These two protein chains interact to form a complex.

Sequence of protein 2:
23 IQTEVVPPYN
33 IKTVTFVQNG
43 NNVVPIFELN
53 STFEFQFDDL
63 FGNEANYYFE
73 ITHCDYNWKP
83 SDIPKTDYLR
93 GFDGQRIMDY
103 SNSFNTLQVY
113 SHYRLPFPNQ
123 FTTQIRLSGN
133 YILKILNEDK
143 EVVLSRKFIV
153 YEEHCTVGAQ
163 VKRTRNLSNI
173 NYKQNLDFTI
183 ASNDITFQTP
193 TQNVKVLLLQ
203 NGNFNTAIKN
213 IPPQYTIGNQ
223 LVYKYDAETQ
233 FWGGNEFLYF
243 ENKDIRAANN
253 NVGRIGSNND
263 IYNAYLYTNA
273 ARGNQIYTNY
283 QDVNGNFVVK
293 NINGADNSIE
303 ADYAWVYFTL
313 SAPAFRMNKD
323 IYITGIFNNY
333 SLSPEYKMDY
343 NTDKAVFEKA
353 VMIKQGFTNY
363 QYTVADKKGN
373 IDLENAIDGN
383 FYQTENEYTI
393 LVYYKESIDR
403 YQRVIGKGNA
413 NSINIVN

Interface contacts:
Residue N192 in protein 1 is in contact with residue N252 in protein 2 (closest heavy-atom distance 2.3 Å).
Residue K2016 in protein 1 interacts with residue Q122 in protein 2 (closest heavy-atom distance 2.8 Å).
Residue K2301 in protein 1 is in contact with residue D262 in protein 2 (closest heavy-atom distance 2.2 Å).
Residue K2016 in protein 1 is in contact with residue F94 in protein 2 (closest heavy-atom distance 3.0 Å).
Residue N230 in protein 1 is in contact with residue N419 in protein 2 (closest heavy-atom distance 2.9 Å).
Residue S1845 in protein 1 contacts residue T88 in protein 2 (closest heavy-atom distance 3.1 Å).
Residue N2322 in protein 1 contacts residue N107 in protein 2 (closest heavy-atom distance 3.0 Å).
Residue N1732 in protein 1 contacts residue Q190 in protein 2 (closest heavy-atom distance 3.1 Å).
Residue T198 in protein 1 interacts with residue E243 in protein 2 (closest heavy-atom distance 2.2 Å).
Residue R235 in protein 1 contacts residue N416 in protein 2 (closest heavy-atom distance 3.1 Å).
Residue K1779 in protein 1 interacts with residue D84 in protein 2 (closest heavy-atom distance 3.0 Å).
Residue N1781 in protein 1 interacts with residue R402 in protein 2 (closest heavy-atom distance 2.9 Å).
Residue R235 in protein 1 contacts residue V418 in protein 2 (closest heavy-atom distance 3.1 Å).
Residue N1569 in protein 1 interacts with residue Q216 in protein 2 (closest heavy-atom distance 2.9 Å).
Residue R834 in protein 1 contacts residue N419 in protein 2 (closest heavy-atom distance 2.3 Å).
Residue I2323 in protein 1 interacts with residue N107 in protein 2 (closest heavy-atom distance 2.8 Å).
Residue N1569 in protein 1 contacts residue Y217 in protein 2 (closest heavy-atom distance 3.1 Å).
Residue S1536 in protein 1 contacts residue Y217 in protein 2 (closest heavy-atom distance 3.2 Å).
Residue R834 in protein 1 contacts residue T166 in protein 2 (closest heavy-atom distance 2.6 Å).
Residue D2256 in protein 1 contacts residue N104 in protein 2 (closest heavy-atom distance 2.8 Å).
Residue L2296 in protein 1 is in contact with residue F106 in protein 2 (closest heavy-atom distance 3.0 Å).
Residue Q202 in protein 1 is in contact with residue N252 in protein 2 (closest heavy-atom distance 3.0 Å).
Residue N2403 in protein 1 contacts residue R248 in protein 2 (closest heavy-atom distance 3.1 Å).
Residue K769 in protein 1 interacts with residue L169 in protein 2 (closest heavy-atom distance 3.1 Å).
Residue R2207 in protein 1 contacts residue Q122 in protein 2 (closest heavy-atom distance 3.2 Å).
Residue S807 in protein 1 is in contact with residue R167 in protein 2 (closest heavy-atom distance 2.7 Å).
Residue K2301 in protein 1 is in contact with residue S259 in protein 2 (closest heavy-atom distance 3.0 Å).
Residue Q202 in protein 1 interacts with residue F359 in protein 2 (closest heavy-atom distance 3.1 Å).
Residue R235 in protein 1 interacts with residue I417 in protein 2 (closest heavy-atom distance 3.1 Å).
Residue T1534 in protein 1 contacts residue Y217 in protein 2 (closest heavy-atom distance 2.7 Å).
Residue R2398 in protein 1 interacts with residue D246 in protein 2 (closest heavy-atom distance 3.0 Å).
Residue N1826 in protein 1 contacts residue P86 in protein 2 (closest heavy-atom distance 3.1 Å).
Residue F201 in protein 1 contacts residue Q283 in protein 2 (closest heavy-atom distance 3.2 Å).
Residue T232 in protein 1 contacts residue N419 in protein 2 (closest heavy-atom distance 3.0 Å).
Residue K2028 in protein 1 is in contact with residue N68 in protein 2 (closest heavy-atom distance 2.9 Å).
Residue N1638 in protein 1 contacts residue T218 in protein 2 (closest heavy-atom distance 2.3 Å).
Residue Q1949 in protein 1 contacts residue Q97 in protein 2 (closest heavy-atom distance 2.9 Å).
Residue R2199 in protein 1 contacts residue N104 in protein 2 (closest heavy-atom distance 3.1 Å).
Residue D2030 in protein 1 contacts residue R98 in protein 2 (closest heavy-atom distance 2.9 Å).
Residue Q202 in protein 1 contacts residue E243 in protein 2 (closest heavy-atom distance 2.4 Å).
Residue R2264 in protein 1 contacts residue N107 in protein 2 (closest heavy-atom distance 3.0 Å).
Residue R2398 in protein 1 contacts residue I294 in protein 2 (closest heavy-atom distance 3.1 Å).
Residue R2264 in protein 1 is in contact with residue S105 in protein 2 (closest heavy-atom distance 2.4 Å).
Residue R2264 in protein 1 contacts residue T108 in protein 2 (closest heavy-atom distance 3.0 Å).
Residue N1689 in protein 1 contacts residue T191 in protein 2 (closest heavy-atom distance 2.7 Å).
Residue R2264 in protein 1 contacts residue F106 in protein 2 (closest heavy-atom distance 3.0 Å).
Residue S2201 in protein 1 is in contact with residue E66 in protein 2 (closest heavy-atom distance 2.6 Å).
Residue R2398 in protein 1 interacts with residue N295 in protein 2 (closest heavy-atom distance 3.1 Å).
Residue K2324 in protein 1 is in contact with residue E302 in protein 2 (closest heavy-atom distance 3.0 Å).
Residue K2183 in protein 1 is in contact with residue Y102 in protein 2 (closest heavy-atom distance 2.5 Å).
Residue T2018 in protein 1 contacts residue F94 in protein 2 (closest heavy-atom distance 3.1 Å).
Residue R2299 in protein 1 contacts residue L109 in protein 2 (closest heavy-atom distance 3.1 Å).
Residue S226 in protein 1 interacts with residue N281 in protein 2 (closest heavy-atom distance 3.1 Å).
Residue N1587 in protein 1 interacts with residue Y217 in protein 2 (closest heavy-atom distance 2.8 Å).
Residue N1587 in protein 1 contacts residue I219 in protein 2 (closest heavy-atom distance 3.1 Å).
Residue Q1949 in protein 1 is in contact with residue F94 in protein 2 (closest heavy-atom distance 3.1 Å).
Residue D1526 in protein 1 is in contact with residue R167 in protein 2 (closest heavy-atom distance 2.4 Å).
Residue R2299 in protein 1 is in contact with residue N107 in protein 2 (closest heavy-atom distance 2.9 Å).
Residue D2320 in protein 1 interacts with residue R248 in protein 2 (closest heavy-atom distance 3.0 Å).
Residue S1730 in protein 1 interacts with residue S399 in protein 2 (closest heavy-atom distance 3.1 Å).

Sequence of protein 1:
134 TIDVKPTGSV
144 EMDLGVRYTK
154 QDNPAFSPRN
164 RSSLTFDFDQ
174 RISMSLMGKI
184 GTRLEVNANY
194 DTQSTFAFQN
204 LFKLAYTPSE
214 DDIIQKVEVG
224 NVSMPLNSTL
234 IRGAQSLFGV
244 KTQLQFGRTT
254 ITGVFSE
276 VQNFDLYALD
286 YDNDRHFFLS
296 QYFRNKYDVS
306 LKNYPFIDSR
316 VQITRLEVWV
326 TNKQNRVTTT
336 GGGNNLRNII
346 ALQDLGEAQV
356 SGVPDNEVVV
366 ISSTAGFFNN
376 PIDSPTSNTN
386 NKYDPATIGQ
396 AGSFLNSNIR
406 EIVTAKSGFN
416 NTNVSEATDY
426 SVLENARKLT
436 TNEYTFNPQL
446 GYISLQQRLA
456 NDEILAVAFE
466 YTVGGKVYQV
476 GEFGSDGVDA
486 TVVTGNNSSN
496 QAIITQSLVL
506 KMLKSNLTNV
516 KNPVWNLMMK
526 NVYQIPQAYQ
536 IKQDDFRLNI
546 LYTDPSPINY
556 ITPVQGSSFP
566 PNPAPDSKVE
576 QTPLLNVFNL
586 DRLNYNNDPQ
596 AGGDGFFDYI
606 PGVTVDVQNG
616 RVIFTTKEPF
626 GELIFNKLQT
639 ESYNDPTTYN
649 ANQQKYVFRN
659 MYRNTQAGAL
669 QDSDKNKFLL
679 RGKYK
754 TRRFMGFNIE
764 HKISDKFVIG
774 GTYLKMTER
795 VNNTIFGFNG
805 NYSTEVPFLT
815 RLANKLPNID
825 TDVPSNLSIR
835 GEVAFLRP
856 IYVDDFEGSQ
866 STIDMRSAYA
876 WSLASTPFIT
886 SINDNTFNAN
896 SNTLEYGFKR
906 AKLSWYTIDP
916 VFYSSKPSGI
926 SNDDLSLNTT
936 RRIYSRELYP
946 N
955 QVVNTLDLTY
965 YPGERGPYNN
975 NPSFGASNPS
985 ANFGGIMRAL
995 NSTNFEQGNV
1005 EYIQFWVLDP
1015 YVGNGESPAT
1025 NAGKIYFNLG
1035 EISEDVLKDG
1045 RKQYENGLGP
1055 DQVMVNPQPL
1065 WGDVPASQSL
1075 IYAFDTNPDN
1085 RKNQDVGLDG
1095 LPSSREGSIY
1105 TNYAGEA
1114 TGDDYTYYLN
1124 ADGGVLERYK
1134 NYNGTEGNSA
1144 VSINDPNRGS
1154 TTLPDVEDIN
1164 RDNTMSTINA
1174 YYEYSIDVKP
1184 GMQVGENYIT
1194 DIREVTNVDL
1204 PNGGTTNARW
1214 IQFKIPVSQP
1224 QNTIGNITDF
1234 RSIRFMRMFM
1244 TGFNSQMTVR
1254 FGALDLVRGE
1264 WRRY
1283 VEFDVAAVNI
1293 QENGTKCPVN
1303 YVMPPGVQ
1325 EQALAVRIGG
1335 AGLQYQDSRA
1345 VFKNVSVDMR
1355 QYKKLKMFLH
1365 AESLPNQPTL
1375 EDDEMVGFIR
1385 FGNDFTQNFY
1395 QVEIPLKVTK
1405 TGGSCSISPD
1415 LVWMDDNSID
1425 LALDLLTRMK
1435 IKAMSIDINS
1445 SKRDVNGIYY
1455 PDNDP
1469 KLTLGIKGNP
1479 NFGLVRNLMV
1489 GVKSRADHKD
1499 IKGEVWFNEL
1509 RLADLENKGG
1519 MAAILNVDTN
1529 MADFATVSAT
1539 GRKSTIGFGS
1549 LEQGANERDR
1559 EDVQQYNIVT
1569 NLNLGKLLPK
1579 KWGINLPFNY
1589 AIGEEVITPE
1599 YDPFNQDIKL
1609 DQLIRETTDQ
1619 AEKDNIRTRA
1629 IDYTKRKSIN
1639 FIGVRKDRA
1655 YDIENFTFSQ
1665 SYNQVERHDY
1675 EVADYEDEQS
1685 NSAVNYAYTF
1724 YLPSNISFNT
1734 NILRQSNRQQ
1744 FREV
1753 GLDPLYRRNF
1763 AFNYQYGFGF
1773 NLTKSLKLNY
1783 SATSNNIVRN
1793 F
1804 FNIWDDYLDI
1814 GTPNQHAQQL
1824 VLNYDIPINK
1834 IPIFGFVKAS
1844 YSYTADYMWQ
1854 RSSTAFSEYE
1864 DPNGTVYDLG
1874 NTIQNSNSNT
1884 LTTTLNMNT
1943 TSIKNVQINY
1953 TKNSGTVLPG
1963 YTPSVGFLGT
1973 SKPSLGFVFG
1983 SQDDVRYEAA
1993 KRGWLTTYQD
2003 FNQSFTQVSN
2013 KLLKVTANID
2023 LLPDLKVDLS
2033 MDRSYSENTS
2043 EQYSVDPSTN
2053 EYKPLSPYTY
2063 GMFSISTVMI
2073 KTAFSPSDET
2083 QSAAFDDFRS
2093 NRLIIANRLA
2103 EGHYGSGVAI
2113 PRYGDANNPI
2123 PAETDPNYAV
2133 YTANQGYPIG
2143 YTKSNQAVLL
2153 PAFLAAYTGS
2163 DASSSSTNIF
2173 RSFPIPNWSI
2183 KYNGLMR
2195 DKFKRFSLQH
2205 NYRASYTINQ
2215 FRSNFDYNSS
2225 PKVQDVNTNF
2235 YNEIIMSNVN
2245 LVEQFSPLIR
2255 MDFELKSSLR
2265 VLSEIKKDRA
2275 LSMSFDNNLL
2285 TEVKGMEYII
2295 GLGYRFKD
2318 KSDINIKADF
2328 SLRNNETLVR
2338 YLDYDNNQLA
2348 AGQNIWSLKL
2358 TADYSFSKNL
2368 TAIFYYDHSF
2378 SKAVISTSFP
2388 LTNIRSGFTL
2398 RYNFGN